Sequence of chain A:
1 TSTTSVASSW

Sequence of chain B:
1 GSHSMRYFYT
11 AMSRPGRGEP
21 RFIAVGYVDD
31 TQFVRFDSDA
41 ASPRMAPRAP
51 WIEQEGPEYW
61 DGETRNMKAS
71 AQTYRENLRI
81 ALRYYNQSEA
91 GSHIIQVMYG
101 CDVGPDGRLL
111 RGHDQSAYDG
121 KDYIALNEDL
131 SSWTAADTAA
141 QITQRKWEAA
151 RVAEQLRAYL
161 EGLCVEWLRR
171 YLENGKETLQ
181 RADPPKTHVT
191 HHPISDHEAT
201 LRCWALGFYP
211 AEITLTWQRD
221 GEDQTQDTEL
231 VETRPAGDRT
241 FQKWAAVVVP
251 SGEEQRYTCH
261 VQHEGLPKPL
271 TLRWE

Interface contacts:
Residue L156 in chain B contacts residue V6 in chain A (closest heavy-atom distance 3.5 Å).
Residue Q155 in chain B interacts with residue V6 in chain A (closest heavy-atom distance 3.6 Å).
Residue F33 in chain B is in contact with residue S2 in chain A (closest heavy-atom distance 4.8 Å).
Residue N77 in chain B interacts with residue S8 in chain A (closest heavy-atom distance 4.6 Å).
Residue V152 in chain B contacts residue S8 in chain A (closest heavy-atom distance 3.2 Å).
Residue T73 in chain B contacts residue A7 in chain A (closest heavy-atom distance 4.2 Å).
Residue S70 in chain B is in contact with residue A7 in chain A (closest heavy-atom distance 4.2 Å).
Residue Y159 in chain B interacts with residue T1 in chain A (closest heavy-atom distance 4.5 Å).
Residue Y171 in chain B is in contact with residue S2 in chain A (closest heavy-atom distance 2.6 Å).
Residue T143 in chain B interacts with residue W10 in chain A (closest heavy-atom distance 2.9 Å).
Residue T73 in chain B interacts with residue S9 in chain A (closest heavy-atom distance 4.6 Å).
Residue W147 in chain B interacts with residue S8 in chain A (closest heavy-atom distance 3.4 Å).
Residue V152 in chain B contacts residue V6 in chain A (closest heavy-atom distance 4.2 Å).
Residue G62 in chain B contacts residue T1 in chain A (closest heavy-atom distance 4.2 Å).
Residue Y99 in chain B is in contact with residue T3 in chain A (closest heavy-atom distance 3.3 Å).
Residue I80 in chain B interacts with residue W10 in chain A (closest heavy-atom distance 3.5 Å).
Residue N77 in chain B is in contact with residue W10 in chain A (closest heavy-atom distance 2.7 Å).
Residue N66 in chain B contacts residue T1 in chain A (closest heavy-atom distance 4.1 Å).
Residue E76 in chain B is in contact with residue S9 in chain A (closest heavy-atom distance 4.8 Å).
Residue N66 in chain B interacts with residue T4 in chain A (closest heavy-atom distance 2.7 Å).
Residue I80 in chain B interacts with residue S9 in chain A (closest heavy-atom distance 3.1 Å).
Residue Y74 in chain B interacts with residue W10 in chain A (closest heavy-atom distance 4.3 Å).
Residue K146 in chain B interacts with residue S9 in chain A (closest heavy-atom distance 4.5 Å).
Residue N77 in chain B is in contact with residue S9 in chain A (closest heavy-atom distance 3.6 Å).
Residue I142 in chain B interacts with residue W10 in chain A (closest heavy-atom distance 4.8 Å).
Residue W167 in chain B interacts with residue T1 in chain A (closest heavy-atom distance 3.5 Å).
Residue M67 in chain B interacts with residue T3 in chain A (closest heavy-atom distance 3.7 Å).
Residue Y159 in chain B contacts residue T4 in chain A (closest heavy-atom distance 3.7 Å).
Residue E63 in chain B interacts with residue T3 in chain A (closest heavy-atom distance 2.9 Å).
Residue Y99 in chain B contacts residue T4 in chain A (closest heavy-atom distance 3.0 Å).
Residue S116 in chain B interacts with residue W10 in chain A (closest heavy-atom distance 4.1 Å).
Residue A81 in chain B interacts with residue W10 in chain A (closest heavy-atom distance 4.2 Å).
Residue Y118 in chain B contacts residue W10 in chain A (closest heavy-atom distance 4.2 Å).
Residue T73 in chain B contacts residue S8 in chain A (closest heavy-atom distance 4.6 Å).
Residue E63 in chain B interacts with residue T1 in chain A (closest heavy-atom distance 3.2 Å).
Residue Y59 in chain B interacts with residue S2 in chain A (closest heavy-atom distance 3.7 Å).
Residue S70 in chain B contacts residue T4 in chain A (closest heavy-atom distance 4.7 Å).
Residue W167 in chain B contacts residue S2 in chain A (closest heavy-atom distance 3.7 Å).
Residue L163 in chain B contacts residue T1 in chain A (closest heavy-atom distance 3.7 Å).
Residue Y159 in chain B is in contact with residue T3 in chain A (closest heavy-atom distance 3.8 Å).
Residue M5 in chain B is in contact with residue S2 in chain A (closest heavy-atom distance 4.0 Å).
Residue W147 in chain B is in contact with residue S9 in chain A (closest heavy-atom distance 3.0 Å).
Residue T143 in chain B contacts residue S9 in chain A (closest heavy-atom distance 4.4 Å).
Residue Y84 in chain B interacts with residue W10 in chain A (closest heavy-atom distance 2.6 Å).
Residue Y7 in chain B interacts with residue S2 in chain A (closest heavy-atom distance 2.6 Å).
Residue Y9 in chain B interacts with residue T4 in chain A (closest heavy-atom distance 4.2 Å).
Residue K146 in chain B contacts residue W10 in chain A (closest heavy-atom distance 2.8 Å).
Residue Q155 in chain B interacts with residue S8 in chain A (closest heavy-atom distance 4.8 Å).
Residue Y7 in chain B contacts residue T3 in chain A (closest heavy-atom distance 3.4 Å).
Residue I95 in chain B contacts residue W10 in chain A (closest heavy-atom distance 3.6 Å).
Residue Y159 in chain B contacts residue S2 in chain A (closest heavy-atom distance 2.7 Å).
Residue W147 in chain B is in contact with residue W10 in chain A (closest heavy-atom distance 3.9 Å).
Residue A117 in chain B contacts residue W10 in chain A (closest heavy-atom distance 3.9 Å).
Residue N66 in chain B interacts with residue S5 in chain A (closest heavy-atom distance 3.2 Å).
Residue Y123 in chain B contacts residue W10 in chain A (closest heavy-atom distance 3.4 Å).
Residue M45 in chain B interacts with residue T3 in chain A (closest heavy-atom distance 3.8 Å).
Residue N66 in chain B is in contact with residue T3 in chain A (closest heavy-atom distance 2.8 Å).
Residue Y9 in chain B contacts residue T3 in chain A (closest heavy-atom distance 4.0 Å).
Residue L156 in chain B interacts with residue T4 in chain A (closest heavy-atom distance 4.4 Å).
Residue E63 in chain B is in contact with residue S2 in chain A (closest heavy-atom distance 2.7 Å).

This data describes a binding interaction between two proteins.